Sequence of chain A:
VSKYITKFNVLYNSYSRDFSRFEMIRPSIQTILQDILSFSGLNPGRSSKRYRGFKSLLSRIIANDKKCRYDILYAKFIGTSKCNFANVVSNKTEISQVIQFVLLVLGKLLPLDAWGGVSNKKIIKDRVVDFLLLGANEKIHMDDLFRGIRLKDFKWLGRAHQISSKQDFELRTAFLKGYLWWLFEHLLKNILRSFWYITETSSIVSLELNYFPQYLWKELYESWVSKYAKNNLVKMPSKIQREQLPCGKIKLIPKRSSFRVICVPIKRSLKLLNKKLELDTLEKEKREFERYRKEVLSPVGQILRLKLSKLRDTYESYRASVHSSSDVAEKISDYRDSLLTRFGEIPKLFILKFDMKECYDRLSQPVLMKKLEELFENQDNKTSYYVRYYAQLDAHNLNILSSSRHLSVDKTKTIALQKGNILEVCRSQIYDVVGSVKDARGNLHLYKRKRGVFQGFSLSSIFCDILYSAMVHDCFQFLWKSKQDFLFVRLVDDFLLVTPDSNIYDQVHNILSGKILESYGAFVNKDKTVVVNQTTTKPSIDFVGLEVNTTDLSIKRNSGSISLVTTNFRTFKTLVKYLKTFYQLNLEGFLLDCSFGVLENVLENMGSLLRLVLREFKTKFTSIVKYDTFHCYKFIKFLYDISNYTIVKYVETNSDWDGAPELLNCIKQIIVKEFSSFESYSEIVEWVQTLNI

These two protein chains interact to form a complex.

Sequence of chain B:
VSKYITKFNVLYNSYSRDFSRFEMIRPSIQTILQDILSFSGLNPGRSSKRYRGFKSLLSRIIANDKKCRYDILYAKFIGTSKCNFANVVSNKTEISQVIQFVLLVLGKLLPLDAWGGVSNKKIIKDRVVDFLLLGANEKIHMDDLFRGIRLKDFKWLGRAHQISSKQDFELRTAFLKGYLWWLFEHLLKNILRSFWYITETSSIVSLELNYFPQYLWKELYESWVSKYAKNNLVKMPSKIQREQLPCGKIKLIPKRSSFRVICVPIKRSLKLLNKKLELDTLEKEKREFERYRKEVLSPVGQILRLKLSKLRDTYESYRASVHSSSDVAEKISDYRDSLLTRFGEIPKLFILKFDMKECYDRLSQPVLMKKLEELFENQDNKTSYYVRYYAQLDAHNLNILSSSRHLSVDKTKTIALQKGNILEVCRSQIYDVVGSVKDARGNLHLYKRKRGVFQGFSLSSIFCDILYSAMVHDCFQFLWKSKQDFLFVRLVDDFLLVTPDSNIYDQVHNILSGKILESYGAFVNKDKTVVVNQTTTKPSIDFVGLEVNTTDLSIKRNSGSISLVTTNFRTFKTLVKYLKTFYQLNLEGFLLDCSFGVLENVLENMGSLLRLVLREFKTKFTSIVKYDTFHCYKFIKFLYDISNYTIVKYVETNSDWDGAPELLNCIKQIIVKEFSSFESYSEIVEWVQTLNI

Interface contacts:
Residue S478 in chain A is in contact with residue T770 in chain B (closest heavy-atom distance 3.4 Å).
Residue W767 in chain A is in contact with residue R480 in chain B (closest heavy-atom distance 3.4 Å).
Residue Y446 in chain A contacts residue D738 in chain B (closest heavy-atom distance 3.5 Å).
Residue I475 in chain A contacts residue I773 in chain B (closest heavy-atom distance 3.7 Å).
Residue N772 in chain A interacts with residue L476 in chain B (closest heavy-atom distance 3.3 Å).
Residue Y713 in chain A contacts residue R480 in chain B (closest heavy-atom distance 3.3 Å).
Residue I475 in chain A contacts residue V728 in chain B (closest heavy-atom distance 3.6 Å).
Residue W737 in chain A interacts with residue R448 in chain B (closest heavy-atom distance 3.5 Å).
Residue E763 in chain A interacts with residue R480 in chain B (closest heavy-atom distance 2.7 Å).
Residue I716 in chain A contacts residue R480 in chain B (closest heavy-atom distance 3.5 Å).
Residue N438 in chain A interacts with residue G404 in chain B (closest heavy-atom distance 3.4 Å).
Residue Y720 in chain A contacts residue L476 in chain B (closest heavy-atom distance 2.7 Å).
Residue I773 in chain A interacts with residue R448 in chain B (closest heavy-atom distance 3.5 Å).
Residue L473 in chain A interacts with residue N724 in chain B (closest heavy-atom distance 2.5 Å).
Residue Y446 in chain A contacts residue D736 in chain B (closest heavy-atom distance 3.0 Å).
Residue Y720 in chain A is in contact with residue N474 in chain B (closest heavy-atom distance 3.7 Å).
Residue L476 in chain A is in contact with residue I773 in chain B (closest heavy-atom distance 3.7 Å).
Residue I773 in chain A is in contact with residue L476 in chain B (closest heavy-atom distance 3.6 Å).
Residue W737 in chain A is in contact with residue I475 in chain B (closest heavy-atom distance 3.5 Å).
Residue N724 in chain A contacts residue L476 in chain B (closest heavy-atom distance 3.6 Å).
Residue I475 in chain A interacts with residue N724 in chain B (closest heavy-atom distance 3.0 Å).
Residue R480 in chain A is in contact with residue Y713 in chain B (closest heavy-atom distance 3.3 Å).
Residue L371 in chain A is in contact with residue T401 in chain B (closest heavy-atom distance 3.7 Å).
Residue K563 in chain A contacts residue K563 in chain B (closest heavy-atom distance 3.2 Å).
Residue W767 in chain A is in contact with residue S478 in chain B (closest heavy-atom distance 3.5 Å).
Residue Y375 in chain A interacts with residue R402 in chain B (closest heavy-atom distance 3.2 Å).
Residue K370 in chain A is in contact with residue D397 in chain B (closest heavy-atom distance 3.4 Å).
Residue T770 in chain A contacts residue S479 in chain B (closest heavy-atom distance 2.8 Å).
Residue W767 in chain A interacts with residue S479 in chain B (closest heavy-atom distance 3.7 Å).
Residue Y445 in chain A interacts with residue D736 in chain B (closest heavy-atom distance 3.6 Å).
Residue R402 in chain A is in contact with residue Y375 in chain B (closest heavy-atom distance 3.5 Å).
Residue D738 in chain A is in contact with residue Y446 in chain B (closest heavy-atom distance 3.5 Å).
Residue S478 in chain A is in contact with residue L771 in chain B (closest heavy-atom distance 3.5 Å).
Residue S735 in chain A interacts with residue L366 in chain B (closest heavy-atom distance 3.1 Å).
Residue S478 in chain A contacts residue W767 in chain B (closest heavy-atom distance 3.1 Å).
Residue S479 in chain A interacts with residue T770 in chain B (closest heavy-atom distance 2.8 Å).
Residue N724 in chain A is in contact with residue I475 in chain B (closest heavy-atom distance 3.2 Å).
Residue R480 in chain A contacts residue I716 in chain B (closest heavy-atom distance 3.4 Å).
Residue L476 in chain A interacts with residue L771 in chain B (closest heavy-atom distance 3.6 Å).
Residue S479 in chain A contacts residue W767 in chain B (closest heavy-atom distance 3.5 Å).
Residue R480 in chain A contacts residue E763 in chain B (closest heavy-atom distance 2.4 Å).
Residue R448 in chain A is in contact with residue I773 in chain B (closest heavy-atom distance 3.5 Å).
Residue D736 in chain A interacts with residue Y446 in chain B (closest heavy-atom distance 3.3 Å).
Residue L771 in chain A is in contact with residue L476 in chain B (closest heavy-atom distance 3.7 Å).
Residue R480 in chain A interacts with residue W767 in chain B (closest heavy-atom distance 3.4 Å).
Residue N474 in chain A contacts residue Y720 in chain B (closest heavy-atom distance 3.1 Å).
Residue N724 in chain A interacts with residue L473 in chain B (closest heavy-atom distance 2.8 Å).
Residue R448 in chain A interacts with residue W737 in chain B (closest heavy-atom distance 3.2 Å).
Residue T770 in chain A interacts with residue S478 in chain B (closest heavy-atom distance 3.3 Å).
Residue L771 in chain A contacts residue S478 in chain B (closest heavy-atom distance 3.6 Å).
Residue L476 in chain A interacts with residue Y720 in chain B (closest heavy-atom distance 3.0 Å).
Residue L476 in chain A is in contact with residue S723 in chain B (closest heavy-atom distance 3.7 Å).
Residue T374 in chain A is in contact with residue S398 in chain B (closest heavy-atom distance 3.6 Å).
Residue S477 in chain A is in contact with residue N772 in chain B (closest heavy-atom distance 2.8 Å).
Residue L476 in chain A is in contact with residue N724 in chain B (closest heavy-atom distance 3.6 Å).
Residue Y446 in chain A interacts with residue W737 in chain B (closest heavy-atom distance 2.8 Å).
Residue W737 in chain A contacts residue Y446 in chain B (closest heavy-atom distance 3.1 Å).
Residue L476 in chain A interacts with residue N772 in chain B (closest heavy-atom distance 3.4 Å).
Residue N772 in chain A contacts residue S477 in chain B (closest heavy-atom distance 2.9 Å).
Residue L366 in chain A is in contact with residue S735 in chain B (closest heavy-atom distance 3.3 Å).